Sequence of chain A:
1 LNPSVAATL

Sequence of chain B:
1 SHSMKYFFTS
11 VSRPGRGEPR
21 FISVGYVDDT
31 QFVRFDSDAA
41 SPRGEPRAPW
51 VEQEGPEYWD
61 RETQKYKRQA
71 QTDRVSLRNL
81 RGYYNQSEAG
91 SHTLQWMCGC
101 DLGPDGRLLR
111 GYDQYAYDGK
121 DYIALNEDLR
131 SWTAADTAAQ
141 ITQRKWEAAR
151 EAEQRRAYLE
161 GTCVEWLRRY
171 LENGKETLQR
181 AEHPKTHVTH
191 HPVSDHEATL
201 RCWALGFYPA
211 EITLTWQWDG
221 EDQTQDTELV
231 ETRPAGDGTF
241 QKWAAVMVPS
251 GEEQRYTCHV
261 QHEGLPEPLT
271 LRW

Interface contacts:
Residue Q69 in chain B interacts with residue V5 in chain A (closest heavy-atom distance 3.3 Å).
Residue Y115 in chain B contacts residue A6 in chain A (closest heavy-atom distance 4.1 Å).
Residue W146 in chain B contacts residue L9 in chain A (closest heavy-atom distance 3.9 Å).
Residue W96 in chain B interacts with residue P3 in chain A (closest heavy-atom distance 3.5 Å).
Residue K65 in chain B interacts with residue S4 in chain A (closest heavy-atom distance 3.5 Å).
Residue T72 in chain B contacts residue A6 in chain A (closest heavy-atom distance 3.4 Å).
Residue W146 in chain B interacts with residue A7 in chain A (closest heavy-atom distance 3.8 Å).
Residue R68 in chain B interacts with residue V5 in chain A (closest heavy-atom distance 3.6 Å).
Residue L94 in chain B interacts with residue L9 in chain A (closest heavy-atom distance 3.8 Å).
Residue Y158 in chain B contacts residue S4 in chain A (closest heavy-atom distance 5.0 Å).
Residue K145 in chain B interacts with residue L9 in chain A (closest heavy-atom distance 4.4 Å).
Residue S76 in chain B interacts with residue T8 in chain A (closest heavy-atom distance 3.4 Å).
Residue T72 in chain B interacts with residue A7 in chain A (closest heavy-atom distance 4.2 Å).
Residue Y170 in chain B contacts residue L1 in chain A (closest heavy-atom distance 2.8 Å).
Residue Y158 in chain B contacts residue N2 in chain A (closest heavy-atom distance 3.5 Å).
Residue Y6 in chain B contacts residue L1 in chain A (closest heavy-atom distance 3.1 Å).
Residue T72 in chain B contacts residue V5 in chain A (closest heavy-atom distance 3.5 Å).
Residue F8 in chain B is in contact with residue P3 in chain A (closest heavy-atom distance 3.4 Å).
Residue S76 in chain B is in contact with residue L9 in chain A (closest heavy-atom distance 2.9 Å).
Residue Y83 in chain B interacts with residue L9 in chain A (closest heavy-atom distance 2.5 Å).
Residue N79 in chain B interacts with residue T8 in chain A (closest heavy-atom distance 3.9 Å).
Residue E151 in chain B interacts with residue A6 in chain A (closest heavy-atom distance 3.9 Å).
Residue E62 in chain B is in contact with residue N2 in chain A (closest heavy-atom distance 2.7 Å).
Residue Y58 in chain B interacts with residue L1 in chain A (closest heavy-atom distance 3.7 Å).
Residue V75 in chain B interacts with residue T8 in chain A (closest heavy-atom distance 4.0 Å).
Residue M4 in chain B contacts residue L1 in chain A (closest heavy-atom distance 4.0 Å).
Residue K65 in chain B contacts residue L1 in chain A (closest heavy-atom distance 3.5 Å).
Residue F32 in chain B is in contact with residue L1 in chain A (closest heavy-atom distance 4.8 Å).
Residue T142 in chain B contacts residue L9 in chain A (closest heavy-atom distance 2.5 Å).
Residue V33 in chain B contacts residue N2 in chain A (closest heavy-atom distance 5.0 Å).
Residue F8 in chain B contacts residue N2 in chain A (closest heavy-atom distance 4.8 Å).
Residue Y122 in chain B is in contact with residue L9 in chain A (closest heavy-atom distance 3.5 Å).
Residue Y6 in chain B interacts with residue N2 in chain A (closest heavy-atom distance 3.0 Å).
Residue K65 in chain B is in contact with residue V5 in chain A (closest heavy-atom distance 3.5 Å).
Residue L80 in chain B interacts with residue L9 in chain A (closest heavy-atom distance 4.4 Å).
Residue Y6 in chain B is in contact with residue P3 in chain A (closest heavy-atom distance 3.7 Å).
Residue Q69 in chain B interacts with residue S4 in chain A (closest heavy-atom distance 3.5 Å).
Residue T162 in chain B interacts with residue L1 in chain A (closest heavy-atom distance 3.6 Å).
Residue W166 in chain B interacts with residue L1 in chain A (closest heavy-atom distance 3.9 Å).
Residue K65 in chain B interacts with residue P3 in chain A (closest heavy-atom distance 4.9 Å).
Residue T72 in chain B interacts with residue T8 in chain A (closest heavy-atom distance 3.6 Å).
Residue Q69 in chain B interacts with residue P3 in chain A (closest heavy-atom distance 5.0 Å).
Residue Y66 in chain B contacts residue N2 in chain A (closest heavy-atom distance 2.6 Å).
Residue Y115 in chain B contacts residue L9 in chain A (closest heavy-atom distance 4.0 Å).
Residue R155 in chain B interacts with residue A7 in chain A (closest heavy-atom distance 4.3 Å).
Residue E62 in chain B interacts with residue L1 in chain A (closest heavy-atom distance 3.3 Å).
Residue W96 in chain B is in contact with residue S4 in chain A (closest heavy-atom distance 4.6 Å).
Residue N79 in chain B interacts with residue L9 in chain A (closest heavy-atom distance 2.6 Å).
Residue S23 in chain B contacts residue N2 in chain A (closest heavy-atom distance 5.0 Å).
Residue K65 in chain B interacts with residue N2 in chain A (closest heavy-atom distance 3.0 Å).
Residue Y158 in chain B is in contact with residue P3 in chain A (closest heavy-atom distance 3.5 Å).
Residue C98 in chain B interacts with residue P3 in chain A (closest heavy-atom distance 3.8 Å).
Residue R61 in chain B contacts residue L1 in chain A (closest heavy-atom distance 3.3 Å).
Residue Q69 in chain B is in contact with residue A6 in chain A (closest heavy-atom distance 3.1 Å).
Residue W96 in chain B is in contact with residue A6 in chain A (closest heavy-atom distance 4.3 Å).
Residue Y158 in chain B contacts residue L1 in chain A (closest heavy-atom distance 2.7 Å).
Residue W146 in chain B is in contact with residue T8 in chain A (closest heavy-atom distance 3.0 Å).
Residue S76 in chain B contacts residue A7 in chain A (closest heavy-atom distance 4.7 Å).
Residue R155 in chain B contacts residue A6 in chain A (closest heavy-atom distance 3.1 Å).
Residue E151 in chain B contacts residue A7 in chain A (closest heavy-atom distance 3.1 Å).

These two protein chains interact to form a complex.